Residue-level contacts at the interface:
Residue T804 in chain B interacts with residue K3 in chain A (closest heavy-atom distance 5.0 Å).
Residue E1040 in chain B interacts with residue I2 in chain A (closest heavy-atom distance 3.8 Å).
Residue G1041 in chain B interacts with residue I2 in chain A (closest heavy-atom distance 4.1 Å).
Residue D1042 in chain B is in contact with residue F1 in chain A (closest heavy-atom distance 3.6 Å).
Residue L1030 in chain B interacts with residue F1 in chain A (closest heavy-atom distance 4.0 Å).
Residue L1057 in chain B interacts with residue F1 in chain A (closest heavy-atom distance 3.7 Å).
Residue D1042 in chain B interacts with residue K3 in chain A (closest heavy-atom distance 3.9 Å).
Residue N1039 in chain B contacts residue I2 in chain A (closest heavy-atom distance 3.3 Å).
Residue M661 in chain B interacts with residue M7 in chain A (closest heavy-atom distance 5.0 Å).
Residue Y665 in chain B interacts with residue L12 in chain A (closest heavy-atom distance 3.8 Å).
Residue Y665 in chain B contacts residue R8 in chain A (closest heavy-atom distance 4.5 Å).
Residue G1041 in chain B is in contact with residue K3 in chain A (closest heavy-atom distance 4.5 Å).
Residue G1041 in chain B is in contact with residue F1 in chain A (closest heavy-atom distance 4.6 Å).
Residue I1049 in chain B is in contact with residue F1 in chain A (closest heavy-atom distance 4.2 Å).
Residue E1040 in chain B interacts with residue K3 in chain A (closest heavy-atom distance 3.0 Å).
Residue D1042 in chain B interacts with residue I2 in chain A (closest heavy-atom distance 3.6 Å).
Residue Y665 in chain B contacts residue F11 in chain A (closest heavy-atom distance 4.9 Å).

Sequence of chain A:
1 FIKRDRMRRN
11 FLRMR

Sequence of chain B:
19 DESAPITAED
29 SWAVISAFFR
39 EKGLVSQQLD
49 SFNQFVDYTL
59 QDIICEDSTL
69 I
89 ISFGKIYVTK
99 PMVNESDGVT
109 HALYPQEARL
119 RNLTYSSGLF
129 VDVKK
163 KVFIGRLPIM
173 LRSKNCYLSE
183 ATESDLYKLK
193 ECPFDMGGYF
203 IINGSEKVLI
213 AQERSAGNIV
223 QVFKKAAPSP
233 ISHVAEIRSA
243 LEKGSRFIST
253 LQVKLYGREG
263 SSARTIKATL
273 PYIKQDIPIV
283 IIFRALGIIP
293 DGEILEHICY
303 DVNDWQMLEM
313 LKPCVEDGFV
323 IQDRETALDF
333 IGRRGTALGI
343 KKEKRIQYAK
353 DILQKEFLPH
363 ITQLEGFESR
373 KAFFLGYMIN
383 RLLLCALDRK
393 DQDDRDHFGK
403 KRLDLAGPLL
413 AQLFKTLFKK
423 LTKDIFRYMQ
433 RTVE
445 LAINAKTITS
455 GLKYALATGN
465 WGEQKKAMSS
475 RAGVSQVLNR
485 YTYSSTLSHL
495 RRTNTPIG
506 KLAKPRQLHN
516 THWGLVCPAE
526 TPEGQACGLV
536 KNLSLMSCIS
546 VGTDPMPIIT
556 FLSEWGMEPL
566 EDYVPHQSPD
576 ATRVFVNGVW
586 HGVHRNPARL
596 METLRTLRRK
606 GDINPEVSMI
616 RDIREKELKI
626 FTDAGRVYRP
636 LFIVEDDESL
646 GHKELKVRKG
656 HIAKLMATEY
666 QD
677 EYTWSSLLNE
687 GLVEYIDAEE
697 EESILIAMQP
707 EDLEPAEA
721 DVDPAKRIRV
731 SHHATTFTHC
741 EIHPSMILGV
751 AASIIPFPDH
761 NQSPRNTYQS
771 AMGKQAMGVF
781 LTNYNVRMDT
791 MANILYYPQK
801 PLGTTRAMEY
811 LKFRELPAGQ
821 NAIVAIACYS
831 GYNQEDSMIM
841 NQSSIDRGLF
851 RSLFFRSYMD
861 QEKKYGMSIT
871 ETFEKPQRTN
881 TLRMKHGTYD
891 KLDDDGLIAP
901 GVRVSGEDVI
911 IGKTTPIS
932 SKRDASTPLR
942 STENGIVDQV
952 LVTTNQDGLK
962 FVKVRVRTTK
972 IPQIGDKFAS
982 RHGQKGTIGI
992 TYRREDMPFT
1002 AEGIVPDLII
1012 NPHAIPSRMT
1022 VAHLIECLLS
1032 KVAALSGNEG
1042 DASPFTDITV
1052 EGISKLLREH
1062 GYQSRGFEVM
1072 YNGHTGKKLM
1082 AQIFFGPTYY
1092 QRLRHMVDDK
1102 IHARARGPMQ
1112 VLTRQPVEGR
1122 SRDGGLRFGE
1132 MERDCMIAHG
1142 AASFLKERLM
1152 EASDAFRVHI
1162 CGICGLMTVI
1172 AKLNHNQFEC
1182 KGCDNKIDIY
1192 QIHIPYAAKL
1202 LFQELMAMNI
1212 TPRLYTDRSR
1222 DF

This data describes a binding interaction between two proteins.